These two protein chains interact to form a complex.

Sequence of the second protein:
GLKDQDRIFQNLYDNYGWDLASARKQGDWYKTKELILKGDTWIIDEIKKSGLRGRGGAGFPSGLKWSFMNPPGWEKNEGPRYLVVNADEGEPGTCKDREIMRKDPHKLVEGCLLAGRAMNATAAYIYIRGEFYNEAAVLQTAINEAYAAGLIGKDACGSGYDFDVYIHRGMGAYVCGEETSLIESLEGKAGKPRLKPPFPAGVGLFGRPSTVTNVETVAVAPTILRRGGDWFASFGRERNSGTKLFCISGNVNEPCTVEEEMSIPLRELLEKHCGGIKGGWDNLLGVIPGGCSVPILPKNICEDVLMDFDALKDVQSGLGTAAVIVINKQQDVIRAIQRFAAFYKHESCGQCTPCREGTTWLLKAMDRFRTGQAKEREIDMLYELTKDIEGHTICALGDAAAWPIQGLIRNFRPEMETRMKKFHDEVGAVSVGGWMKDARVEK

Interface contacts:
Residue G466 in the second protein is in contact with residue V90 in the first protein (closest heavy-atom distance 4.2 Å).
Residue G466 in the second protein is in contact with residue Y132 in the first protein (closest heavy-atom distance 4.9 Å).
Residue W467 in the second protein contacts residue V96 in the first protein (closest heavy-atom distance 4.0 Å).
Residue G465 in the second protein interacts with residue Y132 in the first protein (closest heavy-atom distance 5.0 Å).
Residue S463 in the second protein is in contact with residue D98 in the first protein (closest heavy-atom distance 4.2 Å).
Residue V464 in the second protein contacts residue H102 in the first protein (closest heavy-atom distance 4.9 Å).
Residue V464 in the second protein is in contact with residue D98 in the first protein (closest heavy-atom distance 3.9 Å).
Residue M468 in the second protein interacts with residue V96 in the first protein (closest heavy-atom distance 4.4 Å).
Residue W467 in the second protein contacts residue V90 in the first protein (closest heavy-atom distance 4.9 Å).
Residue G465 in the second protein interacts with residue H102 in the first protein (closest heavy-atom distance 4.5 Å).
Residue G466 in the second protein interacts with residue R88 in the first protein (closest heavy-atom distance 5.0 Å).
Residue G466 in the second protein interacts with residue V96 in the first protein (closest heavy-atom distance 3.5 Å).
Residue G465 in the second protein interacts with residue R88 in the first protein (closest heavy-atom distance 4.8 Å).
Residue S463 in the second protein interacts with residue H102 in the first protein (closest heavy-atom distance 3.7 Å).
Residue G466 in the second protein is in contact with residue A95 in the first protein (closest heavy-atom distance 4.9 Å).
Residue V464 in the second protein is in contact with residue V96 in the first protein (closest heavy-atom distance 4.6 Å).

Sequence of the first protein:
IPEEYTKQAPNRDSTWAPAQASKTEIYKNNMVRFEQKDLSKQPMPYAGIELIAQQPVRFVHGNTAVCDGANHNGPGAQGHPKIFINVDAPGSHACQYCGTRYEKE